These two protein chains interact to form a complex.

Residue-level contacts at the interface:
Residue K144 in the first protein is in contact with residue H116 in the second protein (closest heavy-atom distance 3.9 Å).
Residue E145 in the first protein contacts residue A112 in the second protein (closest heavy-atom distance 4.6 Å).
Residue R148 in the first protein interacts with residue H116 in the second protein (closest heavy-atom distance 4.1 Å).
Residue Y141 in the first protein contacts residue T120 in the second protein (closest heavy-atom distance 3.4 Å).
Residue R148 in the first protein interacts with residue A112 in the second protein (closest heavy-atom distance 4.3 Å).
Residue R151 in the first protein interacts with residue E109 in the second protein (closest heavy-atom distance 3.3 Å).
Residue E145 in the first protein interacts with residue H116 in the second protein (closest heavy-atom distance 2.9 Å).
Residue R148 in the first protein interacts with residue H113 in the second protein (closest heavy-atom distance 3.8 Å).
Residue Y141 in the first protein interacts with residue L117 in the second protein (closest heavy-atom distance 3.8 Å).
Residue E140 in the first protein contacts residue T120 in the second protein (closest heavy-atom distance 4.1 Å).
Residue K144 in the first protein contacts residue T120 in the second protein (closest heavy-atom distance 4.5 Å).
Residue Y141 in the first protein contacts residue H116 in the second protein (closest heavy-atom distance 4.4 Å).
Residue R148 in the first protein contacts residue E109 in the second protein (closest heavy-atom distance 3.4 Å).
Residue Y141 in the first protein contacts residue H113 in the second protein (closest heavy-atom distance 3.1 Å).
Residue E145 in the first protein interacts with residue H113 in the second protein (closest heavy-atom distance 3.5 Å).

Sequence of the first protein:
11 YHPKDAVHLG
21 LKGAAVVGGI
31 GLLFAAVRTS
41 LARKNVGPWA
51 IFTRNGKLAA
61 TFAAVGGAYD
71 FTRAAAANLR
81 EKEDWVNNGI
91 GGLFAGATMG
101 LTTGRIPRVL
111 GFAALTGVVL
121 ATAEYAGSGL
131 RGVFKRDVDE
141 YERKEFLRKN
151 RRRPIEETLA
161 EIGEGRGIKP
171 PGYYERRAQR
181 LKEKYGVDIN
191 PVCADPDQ

Sequence of the second protein:
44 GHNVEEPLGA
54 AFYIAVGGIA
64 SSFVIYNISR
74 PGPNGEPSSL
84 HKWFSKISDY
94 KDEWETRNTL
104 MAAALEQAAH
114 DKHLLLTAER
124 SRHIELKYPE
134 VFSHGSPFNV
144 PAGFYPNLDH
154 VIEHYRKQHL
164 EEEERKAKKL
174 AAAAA